Interface contacts:
Residue R294 in protein 2 contacts residue S85 in protein 1 (closest heavy-atom distance 3.9 Å).
Residue M136 in protein 2 interacts with residue S85 in protein 1 (closest heavy-atom distance 4.1 Å).
Residue S137 in protein 2 is in contact with residue Q88 in protein 1 (closest heavy-atom distance 3.9 Å).
Residue M136 in protein 2 is in contact with residue A84 in protein 1 (closest heavy-atom distance 4.3 Å).
Residue M136 in protein 2 is in contact with residue Q88 in protein 1 (closest heavy-atom distance 4.6 Å).

This data describes a binding interaction between two proteins.

Sequence of protein 1:
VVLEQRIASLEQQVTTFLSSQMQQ

Sequence of protein 2:
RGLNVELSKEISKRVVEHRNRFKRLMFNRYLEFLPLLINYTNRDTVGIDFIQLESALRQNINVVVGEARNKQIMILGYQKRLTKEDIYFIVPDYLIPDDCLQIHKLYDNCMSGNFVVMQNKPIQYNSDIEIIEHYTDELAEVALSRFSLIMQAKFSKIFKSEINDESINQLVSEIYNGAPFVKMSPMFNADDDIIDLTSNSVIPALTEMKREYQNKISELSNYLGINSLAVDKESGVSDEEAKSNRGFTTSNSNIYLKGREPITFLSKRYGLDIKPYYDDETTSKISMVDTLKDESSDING